The following describes two proteins that form a bound complex.

Sequence of protein 2:
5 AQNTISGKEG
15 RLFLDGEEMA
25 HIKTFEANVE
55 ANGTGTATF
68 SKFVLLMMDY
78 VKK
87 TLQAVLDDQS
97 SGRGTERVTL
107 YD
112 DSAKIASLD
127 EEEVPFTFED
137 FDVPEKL

Contacts between the two chains:
Residue D120 in protein 2 contacts residue N32 in protein 1 (closest heavy-atom distance 2.8 Å).
Residue D120 in protein 2 interacts with residue N56 in protein 1 (closest heavy-atom distance 3.7 Å).
Residue K27 in protein 2 contacts residue S96 in protein 1 (closest heavy-atom distance 2.8 Å).
Residue F70 in protein 2 interacts with residue G98 in protein 1 (closest heavy-atom distance 3.4 Å).
Residue K69 in protein 2 is in contact with residue V139 in protein 1 (closest heavy-atom distance 2.5 Å).
Residue K69 in protein 2 interacts with residue R99 in protein 1 (closest heavy-atom distance 1.2 Å).
Residue E127 in protein 2 contacts residue T8 in protein 1 (closest heavy-atom distance 2.0 Å).
Residue S68 in protein 2 interacts with residue R99 in protein 1 (closest heavy-atom distance 1.3 Å).
Residue S68 in protein 2 interacts with residue E102 in protein 1 (closest heavy-atom distance 1.6 Å).
Residue K27 in protein 2 interacts with residue S97 in protein 1 (closest heavy-atom distance 3.6 Å).
Residue H25 in protein 2 interacts with residue Q95 in protein 1 (closest heavy-atom distance 3.9 Å).
Residue A117 in protein 2 is in contact with residue V33 in protein 1 (closest heavy-atom distance 3.7 Å).
Residue E127 in protein 2 is in contact with residue Q6 in protein 1 (closest heavy-atom distance 2.0 Å).
Residue E128 in protein 2 contacts residue T8 in protein 1 (closest heavy-atom distance 2.1 Å).
Residue D120 in protein 2 contacts residue V33 in protein 1 (closest heavy-atom distance 0.7 Å).
Residue F63 in protein 2 interacts with residue S96 in protein 1 (closest heavy-atom distance 2.4 Å).
Residue D120 in protein 2 is in contact with residue N7 in protein 1 (closest heavy-atom distance 2.9 Å).
Residue K69 in protein 2 contacts residue E141 in protein 1 (closest heavy-atom distance 4.0 Å).
Residue K27 in protein 2 contacts residue Q95 in protein 1 (closest heavy-atom distance 2.1 Å).
Residue H25 in protein 2 interacts with residue R99 in protein 1 (closest heavy-atom distance 3.0 Å).
Residue L72 in protein 2 is in contact with residue F137 in protein 1 (closest heavy-atom distance 3.9 Å).
Residue A24 in protein 2 is in contact with residue G98 in protein 1 (closest heavy-atom distance 2.4 Å).
Residue F70 in protein 2 contacts residue R99 in protein 1 (closest heavy-atom distance 1.8 Å).
Residue H25 in protein 2 is in contact with residue S96 in protein 1 (closest heavy-atom distance 1.3 Å).
Residue S68 in protein 2 interacts with residue L92 in protein 1 (closest heavy-atom distance 2.8 Å).
Residue E127 in protein 2 contacts residue A5 in protein 1 (closest heavy-atom distance 1.2 Å).
Residue H25 in protein 2 is in contact with residue G98 in protein 1 (closest heavy-atom distance 1.5 Å).
Residue V71 in protein 2 interacts with residue S96 in protein 1 (closest heavy-atom distance 4.0 Å).
Residue E129 in protein 2 contacts residue Q6 in protein 1 (closest heavy-atom distance 0.8 Å).
Residue E128 in protein 2 contacts residue A5 in protein 1 (closest heavy-atom distance 3.6 Å).
Residue V71 in protein 2 contacts residue S97 in protein 1 (closest heavy-atom distance 4.0 Å).
Residue A24 in protein 2 is in contact with residue S96 in protein 1 (closest heavy-atom distance 4.0 Å).
Residue D120 in protein 2 contacts residue F134 in protein 1 (closest heavy-atom distance 3.3 Å).
Residue L72 in protein 2 contacts residue R99 in protein 1 (closest heavy-atom distance 3.5 Å).
Residue L119 in protein 2 interacts with residue N7 in protein 1 (closest heavy-atom distance 3.5 Å).
Residue H25 in protein 2 contacts residue S97 in protein 1 (closest heavy-atom distance 1.4 Å).
Residue T62 in protein 2 contacts residue S96 in protein 1 (closest heavy-atom distance 3.7 Å).
Residue E127 in protein 2 contacts residue N7 in protein 1 (closest heavy-atom distance 2.8 Å).
Residue I26 in protein 2 interacts with residue S96 in protein 1 (closest heavy-atom distance 1.5 Å).
Residue V71 in protein 2 is in contact with residue G98 in protein 1 (closest heavy-atom distance 2.6 Å).
Residue D120 in protein 2 interacts with residue T8 in protein 1 (closest heavy-atom distance 3.8 Å).
Residue I116 in protein 2 interacts with residue N7 in protein 1 (closest heavy-atom distance 3.8 Å).
Residue E128 in protein 2 is in contact with residue Q6 in protein 1 (closest heavy-atom distance 0.6 Å).
Residue K69 in protein 2 is in contact with residue P140 in protein 1 (closest heavy-atom distance 2.5 Å).
Residue V71 in protein 2 contacts residue R99 in protein 1 (closest heavy-atom distance 2.7 Å).
Residue S68 in protein 2 is in contact with residue V139 in protein 1 (closest heavy-atom distance 3.4 Å).
Residue F63 in protein 2 interacts with residue D94 in protein 1 (closest heavy-atom distance 1.9 Å).
Residue E127 in protein 2 is in contact with residue N32 in protein 1 (closest heavy-atom distance 3.6 Å).
Residue A61 in protein 2 is in contact with residue Q6 in protein 1 (closest heavy-atom distance 3.9 Å).
Residue L119 in protein 2 is in contact with residue A55 in protein 1 (closest heavy-atom distance 3.8 Å).
Residue F63 in protein 2 interacts with residue Q95 in protein 1 (closest heavy-atom distance 3.5 Å).
Residue P131 in protein 2 is in contact with residue Q6 in protein 1 (closest heavy-atom distance 4.0 Å).
Residue T62 in protein 2 interacts with residue Q6 in protein 1 (closest heavy-atom distance 3.6 Å).
Residue V130 in protein 2 interacts with residue Q6 in protein 1 (closest heavy-atom distance 1.7 Å).
Residue S118 in protein 2 interacts with residue N7 in protein 1 (closest heavy-atom distance 2.6 Å).
Residue D120 in protein 2 is in contact with residue E34 in protein 1 (closest heavy-atom distance 2.7 Å).
Residue L119 in protein 2 is in contact with residue V33 in protein 1 (closest heavy-atom distance 2.8 Å).
Residue A117 in protein 2 is in contact with residue N7 in protein 1 (closest heavy-atom distance 0.7 Å).
Residue E22 in protein 2 is in contact with residue G98 in protein 1 (closest heavy-atom distance 3.6 Å).
Residue K69 in protein 2 is in contact with residue E102 in protein 1 (closest heavy-atom distance 2.3 Å).

Sequence of protein 1:
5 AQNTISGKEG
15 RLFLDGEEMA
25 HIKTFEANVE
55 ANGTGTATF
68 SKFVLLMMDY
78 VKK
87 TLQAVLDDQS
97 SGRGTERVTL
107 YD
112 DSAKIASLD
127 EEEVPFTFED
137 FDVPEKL